Interface contacts:
Residue R787 in the second protein contacts residue F987 in the first protein (closest heavy-atom distance 4.7 Å).
Residue V551 in the second protein interacts with residue G992 in the first protein (closest heavy-atom distance 3.9 Å).
Residue R787 in the second protein interacts with residue V989 in the first protein (closest heavy-atom distance 3.2 Å).
Residue A810 in the second protein is in contact with residue Y996 in the first protein (closest heavy-atom distance 4.9 Å).
Residue I552 in the second protein interacts with residue G992 in the first protein (closest heavy-atom distance 3.4 Å).
Residue G803 in the second protein is in contact with residue F987 in the first protein (closest heavy-atom distance 3.1 Å).
Residue G803 in the second protein interacts with residue G988 in the first protein (closest heavy-atom distance 4.4 Å).
Residue W533 in the second protein is in contact with residue G992 in the first protein (closest heavy-atom distance 4.1 Å).
Residue T530 in the second protein is in contact with residue V989 in the first protein (closest heavy-atom distance 4.5 Å).
Residue M585 in the second protein is in contact with residue F995 in the first protein (closest heavy-atom distance 4.0 Å).
Residue M585 in the second protein is in contact with residue S993 in the first protein (closest heavy-atom distance 3.1 Å).
Residue N806 in the second protein contacts residue G988 in the first protein (closest heavy-atom distance 3.3 Å).
Residue W533 in the second protein contacts residue Q991 in the first protein (closest heavy-atom distance 3.3 Å).
Residue L802 in the second protein is in contact with residue F987 in the first protein (closest heavy-atom distance 3.5 Å).
Residue M706 in the second protein interacts with residue F995 in the first protein (closest heavy-atom distance 4.2 Å).
Residue I794 in the second protein contacts residue F995 in the first protein (closest heavy-atom distance 4.1 Å).
Residue G804 in the second protein is in contact with residue F987 in the first protein (closest heavy-atom distance 3.6 Å).
Residue D800 in the second protein interacts with residue G988 in the first protein (closest heavy-atom distance 2.8 Å).
Residue N553 in the second protein interacts with residue G990 in the first protein (closest heavy-atom distance 4.9 Å).
Residue T530 in the second protein interacts with residue G990 in the first protein (closest heavy-atom distance 3.5 Å).
Residue G804 in the second protein is in contact with residue G988 in the first protein (closest heavy-atom distance 4.7 Å).
Residue A813 in the second protein contacts residue F995 in the first protein (closest heavy-atom distance 4.3 Å).
Residue A793 in the second protein is in contact with residue F995 in the first protein (closest heavy-atom distance 3.0 Å).
Residue N806 in the second protein interacts with residue F987 in the first protein (closest heavy-atom distance 4.7 Å).
Residue N553 in the second protein is in contact with residue Q991 in the first protein (closest heavy-atom distance 3.1 Å).
Residue N553 in the second protein contacts residue S993 in the first protein (closest heavy-atom distance 3.9 Å).
Residue M585 in the second protein contacts residue G994 in the first protein (closest heavy-atom distance 4.5 Å).
Residue I552 in the second protein interacts with residue S993 in the first protein (closest heavy-atom distance 4.5 Å).
Residue R787 in the second protein is in contact with residue Q986 in the first protein (closest heavy-atom distance 3.3 Å).
Residue D800 in the second protein interacts with residue F987 in the first protein (closest heavy-atom distance 3.8 Å).
Residue H919 in the second protein is in contact with residue Q986 in the first protein (closest heavy-atom distance 4.7 Å).
Residue R809 in the second protein contacts residue Y996 in the first protein (closest heavy-atom distance 3.5 Å).
Residue V805 in the second protein is in contact with residue G988 in the first protein (closest heavy-atom distance 4.6 Å).
Residue V805 in the second protein contacts residue F987 in the first protein (closest heavy-atom distance 4.4 Å).
Residue K588 in the second protein contacts residue F995 in the first protein (closest heavy-atom distance 3.4 Å).
Residue I552 in the second protein interacts with residue G994 in the first protein (closest heavy-atom distance 4.6 Å).
Residue N806 in the second protein interacts with residue Y996 in the first protein (closest heavy-atom distance 3.1 Å).
Residue V797 in the second protein is in contact with residue F995 in the first protein (closest heavy-atom distance 3.6 Å).
Residue K588 in the second protein is in contact with residue Y996 in the first protein (closest heavy-atom distance 4.8 Å).
Residue K588 in the second protein contacts residue G994 in the first protein (closest heavy-atom distance 3.0 Å).
Residue D800 in the second protein is in contact with residue Y996 in the first protein (closest heavy-atom distance 4.9 Å).
Residue N553 in the second protein contacts residue G992 in the first protein (closest heavy-atom distance 2.8 Å).
Residue T530 in the second protein interacts with residue Q991 in the first protein (closest heavy-atom distance 3.8 Å).
Residue P840 in the second protein contacts residue F987 in the first protein (closest heavy-atom distance 4.6 Å).
Residue I799 in the second protein is in contact with residue F987 in the first protein (closest heavy-atom distance 3.6 Å).
Residue D800 in the second protein contacts residue V989 in the first protein (closest heavy-atom distance 4.1 Å).

Sequence of the second protein:
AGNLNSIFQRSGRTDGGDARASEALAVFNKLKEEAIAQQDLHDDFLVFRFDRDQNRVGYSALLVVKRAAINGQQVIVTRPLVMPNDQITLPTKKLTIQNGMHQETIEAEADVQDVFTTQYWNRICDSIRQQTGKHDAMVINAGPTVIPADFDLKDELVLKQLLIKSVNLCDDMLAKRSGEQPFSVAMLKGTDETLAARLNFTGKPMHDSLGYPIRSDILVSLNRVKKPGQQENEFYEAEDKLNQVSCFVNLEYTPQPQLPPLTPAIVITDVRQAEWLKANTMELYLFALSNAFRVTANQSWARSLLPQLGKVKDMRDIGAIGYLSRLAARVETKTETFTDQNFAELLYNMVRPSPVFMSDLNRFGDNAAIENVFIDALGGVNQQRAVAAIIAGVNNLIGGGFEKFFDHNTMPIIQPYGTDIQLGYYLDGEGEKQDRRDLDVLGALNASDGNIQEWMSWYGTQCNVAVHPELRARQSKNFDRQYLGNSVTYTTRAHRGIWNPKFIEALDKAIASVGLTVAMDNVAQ

Sequence of the first protein:
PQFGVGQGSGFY

This data describes a binding interaction between two proteins.